This data describes a binding interaction between two proteins.

Residue-level contacts at the interface:
Residue G27 in protein 2 contacts residue D6 in protein 1 (closest heavy-atom distance 4.7 Å).
Residue L23 in protein 2 contacts residue L3 in protein 1 (closest heavy-atom distance 3.4 Å).
Residue N25 in protein 2 interacts with residue L3 in protein 1 (closest heavy-atom distance 3.2 Å).
Residue R8 in protein 2 interacts with residue K1 in protein 1 (closest heavy-atom distance 3.9 Å).
Residue G27 in protein 2 is in contact with residue L5 in protein 1 (closest heavy-atom distance 3.0 Å).
Residue V32 in protein 2 contacts residue L5 in protein 1 (closest heavy-atom distance 3.7 Å).
Residue A28 in protein 2 interacts with residue F4 in protein 1 (closest heavy-atom distance 4.0 Å).
Residue A28 in protein 2 interacts with residue L5 in protein 1 (closest heavy-atom distance 3.2 Å).
Residue D29 in protein 2 contacts residue D6 in protein 1 (closest heavy-atom distance 3.1 Å).
Residue G48 in protein 2 contacts residue D6 in protein 1 (closest heavy-atom distance 4.8 Å).
Residue V84 in protein 2 contacts residue L5 in protein 1 (closest heavy-atom distance 4.5 Å).
Residue D29 in protein 2 contacts residue G7 in protein 1 (closest heavy-atom distance 2.4 Å).
Residue T31 in protein 2 is in contact with residue L5 in protein 1 (closest heavy-atom distance 4.8 Å).
Residue D29 in protein 2 interacts with residue L5 in protein 1 (closest heavy-atom distance 2.9 Å).
Residue D30 in protein 2 is in contact with residue D6 in protein 1 (closest heavy-atom distance 4.8 Å).
Residue A28 in protein 2 is in contact with residue L3 in protein 1 (closest heavy-atom distance 4.9 Å).
Residue D30 in protein 2 is in contact with residue G7 in protein 1 (closest heavy-atom distance 4.0 Å).
Residue T82 in protein 2 interacts with residue L3 in protein 1 (closest heavy-atom distance 4.2 Å).
Residue G27 in protein 2 is in contact with residue F4 in protein 1 (closest heavy-atom distance 2.4 Å).
Residue D30 in protein 2 interacts with residue L5 in protein 1 (closest heavy-atom distance 3.1 Å).
Residue G27 in protein 2 is in contact with residue L3 in protein 1 (closest heavy-atom distance 4.2 Å).
Residue N25 in protein 2 interacts with residue F4 in protein 1 (closest heavy-atom distance 3.8 Å).

Sequence of protein 2:
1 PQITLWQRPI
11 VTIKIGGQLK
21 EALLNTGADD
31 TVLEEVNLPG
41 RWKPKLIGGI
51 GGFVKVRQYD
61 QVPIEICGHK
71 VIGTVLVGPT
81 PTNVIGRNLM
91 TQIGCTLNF

Sequence of protein 1:
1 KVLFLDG